This data describes a binding interaction between two proteins.

Sequence of the second protein:
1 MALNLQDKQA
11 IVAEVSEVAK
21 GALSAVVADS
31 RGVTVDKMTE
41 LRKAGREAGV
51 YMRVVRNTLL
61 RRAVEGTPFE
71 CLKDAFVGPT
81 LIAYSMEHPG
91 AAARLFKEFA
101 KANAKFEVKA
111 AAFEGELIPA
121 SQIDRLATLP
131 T

Residue-level contacts at the interface:
Residue G119 in the first protein interacts with residue R46 in the second protein (closest heavy-atom distance 4.3 Å).
Residue T118 in the first protein contacts residue R42 in the second protein (closest heavy-atom distance 4.7 Å).
Residue D116 in the first protein interacts with residue R42 in the second protein (closest heavy-atom distance 4.5 Å).
Residue G119 in the first protein is in contact with residue G45 in the second protein (closest heavy-atom distance 3.1 Å).
Residue T118 in the first protein is in contact with residue M38 in the second protein (closest heavy-atom distance 3.7 Å).
Residue A120 in the first protein is in contact with residue G45 in the second protein (closest heavy-atom distance 3.1 Å).
Residue A114 in the first protein interacts with residue R42 in the second protein (closest heavy-atom distance 4.3 Å).
Residue G119 in the first protein is in contact with residue R42 in the second protein (closest heavy-atom distance 4.3 Å).
Residue M117 in the first protein interacts with residue R42 in the second protein (closest heavy-atom distance 4.1 Å).
Residue A120 in the first protein contacts residue G49 in the second protein (closest heavy-atom distance 4.6 Å).
Residue A115 in the first protein is in contact with residue R42 in the second protein (closest heavy-atom distance 4.1 Å).

Sequence of the first protein:
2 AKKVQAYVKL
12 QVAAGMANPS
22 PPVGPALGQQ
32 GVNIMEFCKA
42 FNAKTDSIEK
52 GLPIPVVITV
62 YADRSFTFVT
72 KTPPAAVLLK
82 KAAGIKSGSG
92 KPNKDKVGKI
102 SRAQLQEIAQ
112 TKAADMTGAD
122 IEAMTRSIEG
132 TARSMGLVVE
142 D